Interface contacts:
Residue F156 in the second protein interacts with residue L30 in the first protein (closest heavy-atom distance 3.5 Å).
Residue T165 in the second protein is in contact with residue A38 in the first protein (closest heavy-atom distance 4.4 Å).
Residue L145 in the second protein contacts residue F23 in the first protein (closest heavy-atom distance 3.6 Å).
Residue T165 in the second protein is in contact with residue F34 in the first protein (closest heavy-atom distance 4.1 Å).
Residue V170 in the second protein interacts with residue F34 in the first protein (closest heavy-atom distance 4.9 Å).
Residue F142 in the second protein is in contact with residue T21 in the first protein (closest heavy-atom distance 4.2 Å).
Residue F142 in the second protein interacts with residue N19 in the first protein (closest heavy-atom distance 3.6 Å).
Residue F142 in the second protein is in contact with residue I18 in the first protein (closest heavy-atom distance 4.8 Å).
Residue L145 in the second protein contacts residue T21 in the first protein (closest heavy-atom distance 4.4 Å).
Residue F156 in the second protein is in contact with residue F34 in the first protein (closest heavy-atom distance 3.3 Å).
Residue V149 in the second protein is in contact with residue F23 in the first protein (closest heavy-atom distance 4.5 Å).
Residue T165 in the second protein interacts with residue A37 in the first protein (closest heavy-atom distance 4.2 Å).
Residue I159 in the second protein contacts residue F34 in the first protein (closest heavy-atom distance 4.9 Å).

Sequence of the second protein:
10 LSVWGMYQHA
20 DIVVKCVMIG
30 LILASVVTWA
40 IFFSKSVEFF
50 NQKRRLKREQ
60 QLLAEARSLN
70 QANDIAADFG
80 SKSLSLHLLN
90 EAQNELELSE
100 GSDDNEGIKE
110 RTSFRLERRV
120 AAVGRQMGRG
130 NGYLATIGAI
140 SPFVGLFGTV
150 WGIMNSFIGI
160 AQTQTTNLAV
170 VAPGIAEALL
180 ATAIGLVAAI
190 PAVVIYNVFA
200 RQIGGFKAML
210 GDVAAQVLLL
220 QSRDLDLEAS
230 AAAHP

Sequence of the first protein:
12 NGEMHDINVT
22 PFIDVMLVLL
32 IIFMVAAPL

The following describes two proteins that form a bound complex.